The following describes two proteins that form a bound complex.

Sequence of protein 2:
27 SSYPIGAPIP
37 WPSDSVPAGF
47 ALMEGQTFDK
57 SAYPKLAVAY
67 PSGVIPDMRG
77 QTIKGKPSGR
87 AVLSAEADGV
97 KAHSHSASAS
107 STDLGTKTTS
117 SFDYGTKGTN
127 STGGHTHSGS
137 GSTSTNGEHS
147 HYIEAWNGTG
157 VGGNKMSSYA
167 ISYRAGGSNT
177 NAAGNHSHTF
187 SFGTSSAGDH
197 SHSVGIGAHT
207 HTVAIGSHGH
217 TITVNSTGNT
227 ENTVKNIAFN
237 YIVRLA

Interface contacts:
Residue H198 in protein 1 interacts with residue T125 in protein 2 (closest heavy-atom distance 2.8 Å).
Residue H214 in protein 1 interacts with residue H214 in protein 2 (closest heavy-atom distance 3.0 Å).
Residue N126 in protein 1 interacts with residue H198 in protein 2 (closest heavy-atom distance 2.8 Å).
Residue H214 in protein 1 contacts residue T108 in protein 2 (closest heavy-atom distance 2.9 Å).
Residue T229 in protein 1 is in contact with residue A93 in protein 2 (closest heavy-atom distance 3.0 Å).
Residue N126 in protein 1 contacts residue S199 in protein 2 (closest heavy-atom distance 3.0 Å).
Residue S116 in protein 1 is in contact with residue H207 in protein 2 (closest heavy-atom distance 2.7 Å).
Residue A171 in protein 1 contacts residue A151 in protein 2 (closest heavy-atom distance 2.8 Å).
Residue Y120 in protein 1 contacts residue G203 in protein 2 (closest heavy-atom distance 2.8 Å).
Residue F186 in protein 1 is in contact with residue G137 in protein 2 (closest heavy-atom distance 2.9 Å).
Residue T229 in protein 1 interacts with residue G95 in protein 2 (closest heavy-atom distance 2.9 Å).
Residue A166 in protein 1 contacts residue S163 in protein 2 (closest heavy-atom distance 3.0 Å).
Residue N225 in protein 1 contacts residue V96 in protein 2 (closest heavy-atom distance 2.9 Å).
Residue V209 in protein 1 contacts residue K113 in protein 2 (closest heavy-atom distance 2.7 Å).
Residue A193 in protein 1 interacts with residue H131 in protein 2 (closest heavy-atom distance 3.0 Å).
Residue D40 in protein 1 contacts residue K82 in protein 2 (closest heavy-atom distance 2.8 Å).
Residue G212 in protein 1 interacts with residue L110 in protein 2 (closest heavy-atom distance 2.9 Å).
Residue S134 in protein 1 contacts residue S191 in protein 2 (closest heavy-atom distance 2.8 Å).
Residue G203 in protein 1 contacts residue Y120 in protein 2 (closest heavy-atom distance 2.9 Å).
Residue Y169 in protein 1 interacts with residue N153 in protein 2 (closest heavy-atom distance 2.9 Å).
Residue S106 in protein 1 is in contact with residue T217 in protein 2 (closest heavy-atom distance 2.9 Å).
Residue S106 in protein 1 contacts residue H216 in protein 2 (closest heavy-atom distance 2.7 Å).
Residue S102 in protein 1 contacts residue N221 in protein 2 (closest heavy-atom distance 2.6 Å).
Residue K113 in protein 1 contacts residue I211 in protein 2 (closest heavy-atom distance 3.0 Å).
Residue S100 in protein 1 interacts with residue T223 in protein 2 (closest heavy-atom distance 2.9 Å).
Residue V200 in protein 1 is in contact with residue K123 in protein 2 (closest heavy-atom distance 2.7 Å).
Residue I167 in protein 1 interacts with residue V157 in protein 2 (closest heavy-atom distance 3.0 Å).
Residue S140 in protein 1 is in contact with residue T185 in protein 2 (closest heavy-atom distance 2.8 Å).
Residue H101 in protein 1 is in contact with residue N221 in protein 2 (closest heavy-atom distance 2.8 Å).
Residue H196 in protein 1 contacts residue T128 in protein 2 (closest heavy-atom distance 2.9 Å).
Residue F235 in protein 1 interacts with residue K82 in protein 2 (closest heavy-atom distance 2.9 Å).
Residue N160 in protein 1 interacts with residue A171 in protein 2 (closest heavy-atom distance 2.9 Å).
Residue S164 in protein 1 interacts with residue K161 in protein 2 (closest heavy-atom distance 2.9 Å).
Residue Y148 in protein 1 contacts residue N177 in protein 2 (closest heavy-atom distance 2.8 Å).
Residue Q77 in protein 1 interacts with residue G81 in protein 2 (closest heavy-atom distance 2.8 Å).
Residue H133 in protein 1 interacts with residue S191 in protein 2 (closest heavy-atom distance 2.8 Å).
Residue H207 in protein 1 contacts residue T115 in protein 2 (closest heavy-atom distance 2.9 Å).
Residue A234 in protein 1 contacts residue L89 in protein 2 (closest heavy-atom distance 2.6 Å).
Residue N225 in protein 1 interacts with residue A98 in protein 2 (closest heavy-atom distance 2.7 Å).
Residue I233 in protein 1 contacts residue T78 in protein 2 (closest heavy-atom distance 2.9 Å).
Residue S174 in protein 1 interacts with residue I149 in protein 2 (closest heavy-atom distance 2.7 Å).
Residue T190 in protein 1 contacts residue H133 in protein 2 (closest heavy-atom distance 2.9 Å).
Residue H205 in protein 1 interacts with residue F118 in protein 2 (closest heavy-atom distance 3.0 Å).
Residue I202 in protein 1 contacts residue G121 in protein 2 (closest heavy-atom distance 2.7 Å).
Residue A179 in protein 1 is in contact with residue H145 in protein 2 (closest heavy-atom distance 2.9 Å).
Residue N232 in protein 1 contacts residue E92 in protein 2 (closest heavy-atom distance 2.9 Å).
Residue K231 in protein 1 interacts with residue E227 in protein 2 (closest heavy-atom distance 2.9 Å).
Residue G172 in protein 1 contacts residue A151 in protein 2 (closest heavy-atom distance 2.9 Å).
Residue T176 in protein 1 interacts with residue H147 in protein 2 (closest heavy-atom distance 2.9 Å).
Residue Y120 in protein 1 contacts residue H205 in protein 2 (closest heavy-atom distance 2.9 Å).
Residue F188 in protein 1 contacts residue G135 in protein 2 (closest heavy-atom distance 2.9 Å).
Residue S116 in protein 1 interacts with residue T208 in protein 2 (closest heavy-atom distance 2.7 Å).
Residue H147 in protein 1 interacts with residue N177 in protein 2 (closest heavy-atom distance 2.8 Å).
Residue I211 in protein 1 is in contact with residue G111 in protein 2 (closest heavy-atom distance 2.9 Å).
Residue T229 in protein 1 is in contact with residue N228 in protein 2 (closest heavy-atom distance 2.7 Å).
Residue H184 in protein 1 interacts with residue T139 in protein 2 (closest heavy-atom distance 2.8 Å).
Residue N232 in protein 1 interacts with residue R86 in protein 2 (closest heavy-atom distance 2.7 Å).
Residue T108 in protein 1 contacts residue G215 in protein 2 (closest heavy-atom distance 2.7 Å).
Residue N160 in protein 1 is in contact with residue S174 in protein 2 (closest heavy-atom distance 2.8 Å).
Residue G76 in protein 1 interacts with residue G81 in protein 2 (closest heavy-atom distance 2.8 Å).

Sequence of protein 1:
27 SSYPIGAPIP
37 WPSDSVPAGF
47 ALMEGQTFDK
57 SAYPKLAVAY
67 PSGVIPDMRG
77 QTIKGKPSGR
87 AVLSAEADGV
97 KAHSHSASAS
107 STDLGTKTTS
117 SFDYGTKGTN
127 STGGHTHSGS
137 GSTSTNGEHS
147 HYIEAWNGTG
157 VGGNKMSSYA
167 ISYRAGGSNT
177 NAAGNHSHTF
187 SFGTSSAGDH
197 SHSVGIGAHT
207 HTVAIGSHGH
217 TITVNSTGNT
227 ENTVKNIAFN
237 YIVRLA